The following describes two proteins that form a bound complex.

Contacts between the two chains:
Residue D37 in protein 2 contacts residue A26 in protein 1 (closest heavy-atom distance 3.7 Å).
Residue N40 in protein 2 contacts residue E29 in protein 1 (closest heavy-atom distance 4.0 Å).
Residue I43 in protein 2 interacts with residue L34 in protein 1 (closest heavy-atom distance 3.8 Å).
Residue I43 in protein 2 contacts residue K33 in protein 1 (closest heavy-atom distance 3.7 Å).
Residue I43 in protein 2 contacts residue R30 in protein 1 (closest heavy-atom distance 3.8 Å).
Residue L30 in protein 2 interacts with residue E19 in protein 1 (closest heavy-atom distance 4.1 Å).
Residue L15 in protein 2 contacts residue V9 in protein 1 (closest heavy-atom distance 4.5 Å).
Residue L15 in protein 2 interacts with residue I6 in protein 1 (closest heavy-atom distance 4.5 Å).
Residue K54 in protein 2 contacts residue A43 in protein 1 (closest heavy-atom distance 3.9 Å).
Residue V18 in protein 2 is in contact with residue V9 in protein 1 (closest heavy-atom distance 4.3 Å).
Residue M47 in protein 2 interacts with residue K33 in protein 1 (closest heavy-atom distance 3.6 Å).
Residue M47 in protein 2 is in contact with residue L37 in protein 1 (closest heavy-atom distance 3.8 Å).
Residue A64 in protein 2 interacts with residue M58 in protein 1 (closest heavy-atom distance 3.2 Å).
Residue A29 in protein 2 contacts residue E19 in protein 1 (closest heavy-atom distance 4.5 Å).
Residue I57 in protein 2 interacts with residue S47 in protein 1 (closest heavy-atom distance 3.5 Å).
Residue N61 in protein 2 contacts residue H54 in protein 1 (closest heavy-atom distance 2.9 Å).
Residue K54 in protein 2 is in contact with residue M44 in protein 1 (closest heavy-atom distance 4.1 Å).
Residue A60 in protein 2 contacts residue F51 in protein 1 (closest heavy-atom distance 3.9 Å).
Residue R26 in protein 2 interacts with residue V16 in protein 1 (closest heavy-atom distance 3.8 Å).
Residue N40 in protein 2 contacts residue R30 in protein 1 (closest heavy-atom distance 3.0 Å).
Residue D58 in protein 2 interacts with residue S47 in protein 1 (closest heavy-atom distance 2.6 Å).
Residue A64 in protein 2 contacts residue H54 in protein 1 (closest heavy-atom distance 4.2 Å).
Residue N53 in protein 2 contacts residue M44 in protein 1 (closest heavy-atom distance 3.7 Å).
Residue A29 in protein 2 is in contact with residue L20 in protein 1 (closest heavy-atom distance 4.0 Å).
Residue M47 in protein 2 interacts with residue R40 in protein 1 (closest heavy-atom distance 3.6 Å).
Residue K54 in protein 2 is in contact with residue S47 in protein 1 (closest heavy-atom distance 3.5 Å).
Residue I36 in protein 2 interacts with residue L27 in protein 1 (closest heavy-atom distance 3.8 Å).
Residue G33 in protein 2 interacts with residue A23 in protein 1 (closest heavy-atom distance 4.0 Å).
Residue S19 in protein 2 interacts with residue V9 in protein 1 (closest heavy-atom distance 4.1 Å).
Residue N61 in protein 2 is in contact with residue S50 in protein 1 (closest heavy-atom distance 2.9 Å).
Residue I57 in protein 2 is in contact with residue F51 in protein 1 (closest heavy-atom distance 3.7 Å).
Residue I36 in protein 2 is in contact with residue R30 in protein 1 (closest heavy-atom distance 4.4 Å).
Residue L25 in protein 2 is in contact with residue V16 in protein 1 (closest heavy-atom distance 4.0 Å).
Residue I57 in protein 2 is in contact with residue A48 in protein 1 (closest heavy-atom distance 3.8 Å).
Residue Q39 in protein 2 is in contact with residue R30 in protein 1 (closest heavy-atom distance 2.7 Å).
Residue M47 in protein 2 contacts residue D36 in protein 1 (closest heavy-atom distance 3.5 Å).
Residue A29 in protein 2 is in contact with residue V16 in protein 1 (closest heavy-atom distance 4.4 Å).
Residue I22 in protein 2 is in contact with residue A12 in protein 1 (closest heavy-atom distance 4.0 Å).
Residue I36 in protein 2 interacts with residue A26 in protein 1 (closest heavy-atom distance 3.5 Å).
Residue N61 in protein 2 interacts with residue F51 in protein 1 (closest heavy-atom distance 3.4 Å).
Residue D44 in protein 2 interacts with residue K33 in protein 1 (closest heavy-atom distance 2.7 Å).
Residue M32 in protein 2 is in contact with residue L20 in protein 1 (closest heavy-atom distance 3.9 Å).
Residue N61 in protein 2 interacts with residue S47 in protein 1 (closest heavy-atom distance 4.5 Å).
Residue N40 in protein 2 contacts residue A26 in protein 1 (closest heavy-atom distance 3.1 Å).
Residue A50 in protein 2 contacts residue M44 in protein 1 (closest heavy-atom distance 3.8 Å).
Residue I43 in protein 2 interacts with residue L37 in protein 1 (closest heavy-atom distance 4.4 Å).
Residue A50 in protein 2 interacts with residue R40 in protein 1 (closest heavy-atom distance 4.2 Å).
Residue I46 in protein 2 is in contact with residue L37 in protein 1 (closest heavy-atom distance 3.7 Å).
Residue R26 in protein 2 interacts with residue E19 in protein 1 (closest heavy-atom distance 2.8 Å).
Residue T65 in protein 2 interacts with residue H54 in protein 1 (closest heavy-atom distance 3.3 Å).
Residue A64 in protein 2 interacts with residue F51 in protein 1 (closest heavy-atom distance 4.3 Å).
Residue I22 in protein 2 interacts with residue V16 in protein 1 (closest heavy-atom distance 3.9 Å).
Residue D51 in protein 2 is in contact with residue R40 in protein 1 (closest heavy-atom distance 2.8 Å).
Residue E48 in protein 2 is in contact with residue R40 in protein 1 (closest heavy-atom distance 4.4 Å).
Residue N40 in protein 2 interacts with residue K33 in protein 1 (closest heavy-atom distance 3.8 Å).
Residue A29 in protein 2 contacts residue A23 in protein 1 (closest heavy-atom distance 4.4 Å).
Residue I22 in protein 2 is in contact with residue V9 in protein 1 (closest heavy-atom distance 3.9 Å).
Residue I57 in protein 2 contacts residue M44 in protein 1 (closest heavy-atom distance 4.2 Å).
Residue I36 in protein 2 is in contact with residue A23 in protein 1 (closest heavy-atom distance 3.8 Å).
Residue I22 in protein 2 is in contact with residue A13 in protein 1 (closest heavy-atom distance 4.2 Å).

Sequence of protein 2:
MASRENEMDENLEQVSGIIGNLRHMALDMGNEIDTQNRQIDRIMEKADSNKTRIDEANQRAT

Sequence of protein 1:
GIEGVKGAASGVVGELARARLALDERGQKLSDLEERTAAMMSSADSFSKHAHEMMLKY